These two protein chains interact to form a complex.

Sequence of chain B:
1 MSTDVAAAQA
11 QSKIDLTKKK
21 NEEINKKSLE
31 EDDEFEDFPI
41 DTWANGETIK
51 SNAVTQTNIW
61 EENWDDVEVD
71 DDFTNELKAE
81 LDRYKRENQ

Sequence of chain A:
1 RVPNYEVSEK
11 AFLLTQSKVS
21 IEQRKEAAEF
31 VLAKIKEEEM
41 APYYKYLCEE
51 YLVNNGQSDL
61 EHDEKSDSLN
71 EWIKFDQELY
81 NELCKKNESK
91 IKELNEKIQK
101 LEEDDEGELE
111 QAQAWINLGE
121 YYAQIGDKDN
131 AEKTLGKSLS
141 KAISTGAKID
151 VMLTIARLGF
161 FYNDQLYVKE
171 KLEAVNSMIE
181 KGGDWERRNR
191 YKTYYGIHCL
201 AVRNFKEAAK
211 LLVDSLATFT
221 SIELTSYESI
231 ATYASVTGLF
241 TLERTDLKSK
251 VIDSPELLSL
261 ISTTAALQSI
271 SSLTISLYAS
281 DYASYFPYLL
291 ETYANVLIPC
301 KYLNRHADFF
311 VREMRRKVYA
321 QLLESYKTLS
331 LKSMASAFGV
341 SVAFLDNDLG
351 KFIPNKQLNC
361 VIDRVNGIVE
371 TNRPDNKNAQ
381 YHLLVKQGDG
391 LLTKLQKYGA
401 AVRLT

Contacts between the two chains:
Residue K18 in chain A interacts with residue D70 in chain B (closest heavy-atom distance 3.7 Å).
Residue P354 in chain A is in contact with residue W64 in chain B (closest heavy-atom distance 3.5 Å).
Residue S341 in chain A is in contact with residue D82 in chain B (closest heavy-atom distance 3.7 Å).
Residue P287 in chain A interacts with residue E80 in chain B (closest heavy-atom distance 3.4 Å).
Residue R312 in chain A is in contact with residue D72 in chain B (closest heavy-atom distance 3.3 Å).
Residue R203 in chain A is in contact with residue E62 in chain B (closest heavy-atom distance 3.1 Å).
Residue K397 in chain A interacts with residue K13 in chain B (closest heavy-atom distance 3.9 Å).
Residue G339 in chain A is in contact with residue E80 in chain B (closest heavy-atom distance 3.2 Å).
Residue G339 in chain A contacts residue R83 in chain B (closest heavy-atom distance 3.6 Å).
Residue K397 in chain A contacts residue S12 in chain B (closest heavy-atom distance 3.6 Å).
Residue R312 in chain A is in contact with residue E68 in chain B (closest heavy-atom distance 3.3 Å).
Residue H306 in chain A contacts residue A53 in chain B (closest heavy-atom distance 3.6 Å).
Residue R312 in chain A interacts with residue N63 in chain B (closest heavy-atom distance 3.6 Å).
Residue L290 in chain A is in contact with residue F73 in chain B (closest heavy-atom distance 3.6 Å).
Residue F309 in chain A is in contact with residue N63 in chain B (closest heavy-atom distance 3.4 Å).
Residue K397 in chain A interacts with residue A8 in chain B (closest heavy-atom distance 3.8 Å).
Residue R203 in chain A is in contact with residue E61 in chain B (closest heavy-atom distance 3.3 Å).
Residue F344 in chain A interacts with residue A79 in chain B (closest heavy-atom distance 3.5 Å).
Residue A401 in chain A is in contact with residue K13 in chain B (closest heavy-atom distance 3.2 Å).
Residue F286 in chain A interacts with residue E76 in chain B (closest heavy-atom distance 3.2 Å).
Residue R315 in chain A is in contact with residue D72 in chain B (closest heavy-atom distance 3.1 Å).
Residue V311 in chain A is in contact with residue D72 in chain B (closest heavy-atom distance 3.5 Å).
Residue A400 in chain A is in contact with residue K13 in chain B (closest heavy-atom distance 3.7 Å).
Residue S341 in chain A contacts residue R83 in chain B (closest heavy-atom distance 4.1 Å).
Residue A335 in chain A interacts with residue R83 in chain B (closest heavy-atom distance 3.6 Å).
Residue A307 in chain A contacts residue D70 in chain B (closest heavy-atom distance 4.1 Å).
Residue Y293 in chain A interacts with residue F73 in chain B (closest heavy-atom distance 3.5 Å).
Residue K351 in chain A contacts residue W64 in chain B (closest heavy-atom distance 3.8 Å).
Residue V342 in chain A interacts with residue R83 in chain B (closest heavy-atom distance 3.4 Å).
Residue L290 in chain A contacts residue L77 in chain B (closest heavy-atom distance 3.6 Å).
Residue K351 in chain A is in contact with residue D72 in chain B (closest heavy-atom distance 3.8 Å).
Residue Y293 in chain A contacts residue E76 in chain B (closest heavy-atom distance 2.9 Å).
Residue Y398 in chain A contacts residue Q11 in chain B (closest heavy-atom distance 3.3 Å).
Residue R203 in chain A is in contact with residue N63 in chain B (closest heavy-atom distance 3.4 Å).
Residue L289 in chain A contacts residue E76 in chain B (closest heavy-atom distance 3.1 Å).
Residue R305 in chain A interacts with residue N52 in chain B (closest heavy-atom distance 3.1 Å).
Residue L290 in chain A is in contact with residue E76 in chain B (closest heavy-atom distance 3.0 Å).
Residue Y398 in chain A interacts with residue S12 in chain B (closest heavy-atom distance 3.9 Å).
Residue G339 in chain A interacts with residue A79 in chain B (closest heavy-atom distance 3.8 Å).
Residue V311 in chain A is in contact with residue F73 in chain B (closest heavy-atom distance 4.0 Å).
Residue R305 in chain A is in contact with residue S51 in chain B (closest heavy-atom distance 3.5 Å).
Residue F344 in chain A contacts residue N75 in chain B (closest heavy-atom distance 3.5 Å).
Residue L404 in chain A contacts residue K19 in chain B (closest heavy-atom distance 3.2 Å).
Residue V340 in chain A contacts residue R83 in chain B (closest heavy-atom distance 3.3 Å).
Residue S341 in chain A is in contact with residue A79 in chain B (closest heavy-atom distance 3.7 Å).
Residue V202 in chain A is in contact with residue W60 in chain B (closest heavy-atom distance 4.0 Å).
Residue D308 in chain A contacts residue K50 in chain B (closest heavy-atom distance 3.0 Å).
Residue D308 in chain A is in contact with residue E68 in chain B (closest heavy-atom distance 4.0 Å).
Residue R203 in chain A contacts residue A53 in chain B (closest heavy-atom distance 3.5 Å).
Residue K397 in chain A is in contact with residue D4 in chain B (closest heavy-atom distance 3.4 Å).
Residue R312 in chain A interacts with residue D65 in chain B (closest heavy-atom distance 3.3 Å).
Residue V340 in chain A is in contact with residue E80 in chain B (closest heavy-atom distance 4.1 Å).
Residue K351 in chain A interacts with residue D65 in chain B (closest heavy-atom distance 3.8 Å).
Residue V340 in chain A is in contact with residue A79 in chain B (closest heavy-atom distance 3.9 Å).
Residue S341 in chain A interacts with residue R86 in chain B (closest heavy-atom distance 4.0 Å).
Residue N355 in chain A contacts residue W64 in chain B (closest heavy-atom distance 3.3 Å).
Residue A401 in chain A contacts residue S12 in chain B (closest heavy-atom distance 3.4 Å).
Residue I298 in chain A contacts residue F73 in chain B (closest heavy-atom distance 3.9 Å).
Residue R315 in chain A contacts residue E76 in chain B (closest heavy-atom distance 4.1 Å).
Residue D308 in chain A is in contact with residue D70 in chain B (closest heavy-atom distance 3.5 Å).